Sequence of the first protein:
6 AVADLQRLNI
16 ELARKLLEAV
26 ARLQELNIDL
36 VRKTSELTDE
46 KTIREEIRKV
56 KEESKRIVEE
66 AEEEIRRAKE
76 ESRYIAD

Sequence of the second protein:
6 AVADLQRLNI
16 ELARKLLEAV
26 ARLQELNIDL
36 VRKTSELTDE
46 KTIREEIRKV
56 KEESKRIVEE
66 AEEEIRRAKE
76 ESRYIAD

These two protein chains interact to form a complex.

Contacts between the two chains:
Residue L22 in the second protein interacts with residue L21 in the first protein (closest heavy-atom distance 3.6 Å).
Residue I33 in the second protein contacts residue K56 in the first protein (closest heavy-atom distance 3.8 Å).
Residue I33 in the second protein contacts residue L35 in the first protein (closest heavy-atom distance 4.6 Å).
Residue Q29 in the second protein contacts residue L28 in the first protein (closest heavy-atom distance 3.5 Å).
Residue V7 in the second protein is in contact with residue V7 in the first protein (closest heavy-atom distance 4.5 Å).
Residue V25 in the second protein interacts with residue V25 in the first protein (closest heavy-atom distance 3.9 Å).
Residue I33 in the second protein contacts residue I52 in the first protein (closest heavy-atom distance 4.0 Å).
Residue R19 in the second protein is in contact with residue E68 in the first protein (closest heavy-atom distance 4.6 Å).
Residue S40 in the second protein is in contact with residue T39 in the first protein (closest heavy-atom distance 4.2 Å).
Residue V36 in the second protein is in contact with residue T39 in the first protein (closest heavy-atom distance 4.0 Å).
Residue R37 in the second protein is in contact with residue E45 in the first protein (closest heavy-atom distance 4.5 Å).
Residue I15 in the second protein interacts with residue A73 in the first protein (closest heavy-atom distance 3.9 Å).
Residue I15 in the second protein contacts residue K74 in the first protein (closest heavy-atom distance 3.9 Å).
Residue S40 in the second protein contacts residue I52 in the first protein (closest heavy-atom distance 4.2 Å).
Residue Q11 in the second protein contacts residue N14 in the first protein (closest heavy-atom distance 2.8 Å).
Residue V7 in the second protein is in contact with residue L10 in the first protein (closest heavy-atom distance 3.5 Å).
Residue R37 in the second protein interacts with residue I52 in the first protein (closest heavy-atom distance 3.6 Å).
Residue E41 in the second protein contacts residue E45 in the first protein (closest heavy-atom distance 3.9 Å).
Residue A8 in the second protein is in contact with residue A81 in the first protein (closest heavy-atom distance 4.0 Å).
Residue V36 in the second protein interacts with residue V36 in the first protein (closest heavy-atom distance 4.0 Å).
Residue S40 in the second protein is in contact with residue I48 in the first protein (closest heavy-atom distance 3.9 Å).
Residue I15 in the second protein contacts residue L17 in the first protein (closest heavy-atom distance 4.2 Å).
Residue Q11 in the second protein interacts with residue L13 in the first protein (closest heavy-atom distance 3.8 Å).
Residue V25 in the second protein interacts with residue L28 in the first protein (closest heavy-atom distance 3.8 Å).
Residue I33 in the second protein contacts residue V55 in the first protein (closest heavy-atom distance 4.4 Å).
Residue L22 in the second protein contacts residue E67 in the first protein (closest heavy-atom distance 3.8 Å).
Residue I33 in the second protein interacts with residue N32 in the first protein (closest heavy-atom distance 4.8 Å).
Residue I15 in the second protein is in contact with residue I70 in the first protein (closest heavy-atom distance 4.1 Å).
Residue S40 in the second protein interacts with residue E45 in the first protein (closest heavy-atom distance 2.5 Å).
Residue A18 in the second protein interacts with residue L21 in the first protein (closest heavy-atom distance 3.7 Å).
Residue Q29 in the second protein is in contact with residue N32 in the first protein (closest heavy-atom distance 2.8 Å).
Residue A18 in the second protein contacts residue I70 in the first protein (closest heavy-atom distance 3.4 Å).
Residue L22 in the second protein interacts with residue I70 in the first protein (closest heavy-atom distance 3.5 Å).
Residue N32 in the second protein interacts with residue N32 in the first protein (closest heavy-atom distance 3.9 Å).
Residue E30 in the second protein is in contact with residue K56 in the first protein (closest heavy-atom distance 4.1 Å).
Residue V36 in the second protein interacts with residue L35 in the first protein (closest heavy-atom distance 4.0 Å).
Residue A18 in the second protein interacts with residue L17 in the first protein (closest heavy-atom distance 3.9 Å).
Residue L22 in the second protein contacts residue A66 in the first protein (closest heavy-atom distance 3.7 Å).
Residue R19 in the second protein is in contact with residue K74 in the first protein (closest heavy-atom distance 4.9 Å).
Residue A26 in the second protein interacts with residue V63 in the first protein (closest heavy-atom distance 4.1 Å).
Residue Q29 in the second protein is in contact with residue L31 in the first protein (closest heavy-atom distance 4.9 Å).
Residue R19 in the second protein interacts with residue I70 in the first protein (closest heavy-atom distance 3.8 Å).
Residue I15 in the second protein interacts with residue S77 in the first protein (closest heavy-atom distance 4.5 Å).
Residue R19 in the second protein is in contact with residue R71 in the first protein (closest heavy-atom distance 4.5 Å).
Residue R37 in the second protein interacts with residue K56 in the first protein (closest heavy-atom distance 4.3 Å).
Residue Q29 in the second protein interacts with residue S59 in the first protein (closest heavy-atom distance 2.7 Å).
Residue L22 in the second protein contacts residue V63 in the first protein (closest heavy-atom distance 4.6 Å).
Residue Q29 in the second protein is in contact with residue V55 in the first protein (closest heavy-atom distance 4.6 Å).
Residue V36 in the second protein contacts residue I52 in the first protein (closest heavy-atom distance 4.4 Å).
Residue E30 in the second protein interacts with residue S59 in the first protein (closest heavy-atom distance 4.9 Å).
Residue R19 in the second protein is in contact with residue E67 in the first protein (closest heavy-atom distance 2.8 Å).
Residue I33 in the second protein contacts residue S59 in the first protein (closest heavy-atom distance 3.9 Å).
Residue Q11 in the second protein interacts with residue S77 in the first protein (closest heavy-atom distance 3.2 Å).
Residue N14 in the second protein contacts residue N14 in the first protein (closest heavy-atom distance 3.4 Å).
Residue Q11 in the second protein is in contact with residue L10 in the first protein (closest heavy-atom distance 3.5 Å).
Residue I15 in the second protein contacts residue L13 in the first protein (closest heavy-atom distance 4.9 Å).